Sequence of the first protein:
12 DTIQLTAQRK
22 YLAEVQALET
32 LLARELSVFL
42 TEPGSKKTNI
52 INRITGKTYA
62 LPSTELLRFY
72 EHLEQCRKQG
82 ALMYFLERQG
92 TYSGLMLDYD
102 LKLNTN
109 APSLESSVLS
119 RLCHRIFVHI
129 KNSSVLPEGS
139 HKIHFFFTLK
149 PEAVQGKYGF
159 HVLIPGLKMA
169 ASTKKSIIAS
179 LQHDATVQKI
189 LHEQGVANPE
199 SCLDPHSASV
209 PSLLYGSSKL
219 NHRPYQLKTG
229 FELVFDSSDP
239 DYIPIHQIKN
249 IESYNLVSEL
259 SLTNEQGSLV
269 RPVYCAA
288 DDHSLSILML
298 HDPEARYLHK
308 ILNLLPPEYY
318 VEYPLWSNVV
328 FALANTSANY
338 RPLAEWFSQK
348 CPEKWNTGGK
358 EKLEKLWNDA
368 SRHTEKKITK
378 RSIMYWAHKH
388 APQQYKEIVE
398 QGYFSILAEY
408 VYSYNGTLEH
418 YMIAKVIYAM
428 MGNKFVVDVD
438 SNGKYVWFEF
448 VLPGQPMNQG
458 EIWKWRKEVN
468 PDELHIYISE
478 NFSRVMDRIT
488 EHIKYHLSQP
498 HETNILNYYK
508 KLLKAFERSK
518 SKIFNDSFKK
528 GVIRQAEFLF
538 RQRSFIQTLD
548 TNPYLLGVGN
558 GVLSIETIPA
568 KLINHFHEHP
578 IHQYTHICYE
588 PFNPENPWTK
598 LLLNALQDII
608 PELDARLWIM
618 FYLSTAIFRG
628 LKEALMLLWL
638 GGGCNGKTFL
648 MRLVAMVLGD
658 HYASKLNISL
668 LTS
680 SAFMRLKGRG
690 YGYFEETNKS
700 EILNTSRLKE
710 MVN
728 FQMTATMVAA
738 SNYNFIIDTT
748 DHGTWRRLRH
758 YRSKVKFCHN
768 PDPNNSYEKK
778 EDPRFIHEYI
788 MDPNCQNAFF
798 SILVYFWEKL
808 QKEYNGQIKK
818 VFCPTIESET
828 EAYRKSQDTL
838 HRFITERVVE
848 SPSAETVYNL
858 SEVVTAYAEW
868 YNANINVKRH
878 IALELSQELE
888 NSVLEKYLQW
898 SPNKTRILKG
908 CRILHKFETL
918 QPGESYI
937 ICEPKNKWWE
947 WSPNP

Sequence of the second protein:
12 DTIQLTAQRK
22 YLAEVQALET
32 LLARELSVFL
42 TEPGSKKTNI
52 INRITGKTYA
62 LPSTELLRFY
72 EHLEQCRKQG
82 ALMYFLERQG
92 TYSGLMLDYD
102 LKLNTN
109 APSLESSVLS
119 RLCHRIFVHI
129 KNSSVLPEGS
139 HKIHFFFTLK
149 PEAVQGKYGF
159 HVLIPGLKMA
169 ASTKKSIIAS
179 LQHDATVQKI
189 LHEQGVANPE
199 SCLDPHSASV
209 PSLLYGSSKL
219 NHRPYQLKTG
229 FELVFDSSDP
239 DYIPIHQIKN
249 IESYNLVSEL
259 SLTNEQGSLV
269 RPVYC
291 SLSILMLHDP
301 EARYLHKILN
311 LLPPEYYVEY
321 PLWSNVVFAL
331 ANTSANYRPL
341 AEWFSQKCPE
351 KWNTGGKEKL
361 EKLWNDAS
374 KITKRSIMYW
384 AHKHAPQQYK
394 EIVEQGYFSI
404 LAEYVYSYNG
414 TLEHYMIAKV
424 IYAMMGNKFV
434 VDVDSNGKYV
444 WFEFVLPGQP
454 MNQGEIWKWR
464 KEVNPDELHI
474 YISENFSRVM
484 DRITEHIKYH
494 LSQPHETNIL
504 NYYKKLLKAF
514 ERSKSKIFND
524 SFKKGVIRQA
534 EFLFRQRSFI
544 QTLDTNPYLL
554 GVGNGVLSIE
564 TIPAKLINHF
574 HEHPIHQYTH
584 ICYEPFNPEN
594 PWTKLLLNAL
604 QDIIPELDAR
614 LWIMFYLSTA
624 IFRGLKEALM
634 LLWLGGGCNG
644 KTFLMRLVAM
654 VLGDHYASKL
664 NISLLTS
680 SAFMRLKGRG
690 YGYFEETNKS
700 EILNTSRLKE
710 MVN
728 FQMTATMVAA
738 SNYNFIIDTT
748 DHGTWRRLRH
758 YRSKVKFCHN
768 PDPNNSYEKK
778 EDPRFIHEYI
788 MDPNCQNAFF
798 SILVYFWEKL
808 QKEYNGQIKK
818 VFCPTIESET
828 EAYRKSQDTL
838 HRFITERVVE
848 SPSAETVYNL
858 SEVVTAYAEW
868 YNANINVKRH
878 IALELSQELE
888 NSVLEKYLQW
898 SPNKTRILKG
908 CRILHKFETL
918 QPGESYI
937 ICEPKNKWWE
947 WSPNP

This data describes a binding interaction between two proteins.

Residue-level contacts at the interface:
Residue I243 in the first protein is in contact with residue I243 in the second protein (closest heavy-atom distance 4.5 Å).
Residue Y240 in the first protein interacts with residue H122 in the second protein (closest heavy-atom distance 3.7 Å).
Residue H122 in the first protein interacts with residue Y240 in the second protein (closest heavy-atom distance 3.3 Å).
Residue S118 in the first protein interacts with residue Y240 in the second protein (closest heavy-atom distance 3.1 Å).
Residue H122 in the first protein contacts residue D239 in the second protein (closest heavy-atom distance 4.4 Å).
Residue H244 in the first protein interacts with residue H244 in the second protein (closest heavy-atom distance 4.2 Å).
Residue I243 in the first protein is in contact with residue H244 in the second protein (closest heavy-atom distance 3.6 Å).
Residue Y240 in the first protein interacts with residue R119 in the second protein (closest heavy-atom distance 3.5 Å).
Residue S115 in the first protein is in contact with residue Y240 in the second protein (closest heavy-atom distance 4.8 Å).
Residue H244 in the first protein interacts with residue I243 in the second protein (closest heavy-atom distance 3.2 Å).
Residue R119 in the first protein interacts with residue Y240 in the second protein (closest heavy-atom distance 3.9 Å).
Residue Y240 in the first protein interacts with residue S118 in the second protein (closest heavy-atom distance 3.4 Å).
Residue D237 in the first protein is in contact with residue H122 in the second protein (closest heavy-atom distance 4.6 Å).